Sequence of protein 1:
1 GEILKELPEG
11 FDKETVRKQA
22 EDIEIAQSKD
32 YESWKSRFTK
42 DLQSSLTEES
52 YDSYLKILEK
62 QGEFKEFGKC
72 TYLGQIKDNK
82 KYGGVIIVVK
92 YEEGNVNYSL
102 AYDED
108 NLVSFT

Sequence of protein 2:
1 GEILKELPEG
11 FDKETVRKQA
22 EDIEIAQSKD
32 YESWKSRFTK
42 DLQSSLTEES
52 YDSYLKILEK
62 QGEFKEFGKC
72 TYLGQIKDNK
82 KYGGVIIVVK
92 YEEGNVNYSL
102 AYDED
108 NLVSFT

The following describes two proteins that form a bound complex.

Interface contacts:
Residue K13 in protein 1 interacts with residue C71 in protein 2 (closest heavy-atom distance 3.9 Å).
Residue F11 in protein 1 is in contact with residue K70 in protein 2 (closest heavy-atom distance 4.8 Å).
Residue K5 in protein 1 interacts with residue K5 in protein 2 (closest heavy-atom distance 4.2 Å).
Residue Y73 in protein 1 interacts with residue K13 in protein 2 (closest heavy-atom distance 4.4 Å).
Residue C71 in protein 1 contacts residue K13 in protein 2 (closest heavy-atom distance 3.5 Å).
Residue K13 in protein 1 contacts residue Y73 in protein 2 (closest heavy-atom distance 4.4 Å).